These two protein chains interact to form a complex.

Sequence of protein 1:
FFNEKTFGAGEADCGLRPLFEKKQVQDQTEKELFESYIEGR

Sequence of protein 2:
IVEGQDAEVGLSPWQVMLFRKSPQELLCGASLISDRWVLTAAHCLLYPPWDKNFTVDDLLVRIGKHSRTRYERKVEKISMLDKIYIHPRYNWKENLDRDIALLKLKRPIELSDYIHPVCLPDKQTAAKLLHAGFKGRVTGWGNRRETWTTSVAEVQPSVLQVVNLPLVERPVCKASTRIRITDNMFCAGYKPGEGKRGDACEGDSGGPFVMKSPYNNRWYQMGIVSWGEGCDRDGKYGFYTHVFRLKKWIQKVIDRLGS

Interface contacts:
Residue K247 in protein 2 is in contact with residue F1 in protein 1 (closest heavy-atom distance 3.5 Å).
Residue E8 in protein 2 contacts residue D27 in protein 1 (closest heavy-atom distance 3.2 Å).
Residue K135 in protein 2 interacts with residue E32 in protein 1 (closest heavy-atom distance 3.2 Å).
Residue R218 in protein 2 contacts residue L16 in protein 1 (closest heavy-atom distance 3.7 Å).
Residue K212 in protein 2 interacts with residue F34 in protein 1 (closest heavy-atom distance 3.6 Å).
Residue Q251 in protein 2 contacts residue F2 in protein 1 (closest heavy-atom distance 3.4 Å).
Residue R137 in protein 2 is in contact with residue R17 in protein 1 (closest heavy-atom distance 3.6 Å).
Residue P117 in protein 2 interacts with residue G15 in protein 1 (closest heavy-atom distance 2.9 Å).
Residue D255 in protein 2 is in contact with residue N3 in protein 1 (closest heavy-atom distance 3.6 Å).
Residue W219 in protein 2 interacts with residue G15 in protein 1 (closest heavy-atom distance 3.0 Å).
Residue W219 in protein 2 interacts with residue L33 in protein 1 (closest heavy-atom distance 3.4 Å).
Residue W219 in protein 2 contacts residue E21 in protein 1 (closest heavy-atom distance 3.3 Å).
Residue W37 in protein 2 contacts residue T6 in protein 1 (closest heavy-atom distance 2.9 Å).
Residue W219 in protein 2 contacts residue R17 in protein 1 (closest heavy-atom distance 3.5 Å).
Residue W37 in protein 2 contacts residue F7 in protein 1 (closest heavy-atom distance 3.2 Å).
Residue R218 in protein 2 is in contact with residue A12 in protein 1 (closest heavy-atom distance 3.2 Å).
Residue K123 in protein 2 contacts residue F1 in protein 1 (closest heavy-atom distance 3.3 Å).
Residue L120 in protein 2 contacts residue F2 in protein 1 (closest heavy-atom distance 3.6 Å).
Residue S259 in protein 2 interacts with residue N3 in protein 1 (closest heavy-atom distance 3.0 Å).
Residue H116 in protein 2 is in contact with residue L16 in protein 1 (closest heavy-atom distance 2.8 Å).
Residue P214 in protein 2 is in contact with residue Y37 in protein 1 (closest heavy-atom distance 3.3 Å).
Residue I254 in protein 2 interacts with residue T6 in protein 1 (closest heavy-atom distance 3.3 Å).
Residue S34 in protein 2 interacts with residue F7 in protein 1 (closest heavy-atom distance 2.8 Å).
Residue Q251 in protein 2 contacts residue F1 in protein 1 (closest heavy-atom distance 2.9 Å).
Residue N217 in protein 2 is in contact with residue E21 in protein 1 (closest heavy-atom distance 3.6 Å).
Residue K212 in protein 2 contacts residue E21 in protein 1 (closest heavy-atom distance 2.7 Å).
Residue G10 in protein 2 interacts with residue F20 in protein 1 (closest heavy-atom distance 3.6 Å).
Residue E8 in protein 2 contacts residue Q28 in protein 1 (closest heavy-atom distance 3.2 Å).
Residue C119 in protein 2 is in contact with residue G15 in protein 1 (closest heavy-atom distance 3.4 Å).
Residue D122 in protein 2 contacts residue F1 in protein 1 (closest heavy-atom distance 3.2 Å).
Residue L11 in protein 2 is in contact with residue R17 in protein 1 (closest heavy-atom distance 2.7 Å).
Residue K212 in protein 2 contacts residue Y37 in protein 1 (closest heavy-atom distance 2.7 Å).
Residue S34 in protein 2 contacts residue A9 in protein 1 (closest heavy-atom distance 3.5 Å).
Residue P117 in protein 2 is in contact with residue C14 in protein 1 (closest heavy-atom distance 3.4 Å).
Residue I33 in protein 2 is in contact with residue F7 in protein 1 (closest heavy-atom distance 3.4 Å).
Residue D113 in protein 2 is in contact with residue P18 in protein 1 (closest heavy-atom distance 3.6 Å).
Residue N217 in protein 2 contacts residue L16 in protein 1 (closest heavy-atom distance 3.7 Å).
Residue R218 in protein 2 contacts residue C14 in protein 1 (closest heavy-atom distance 3.2 Å).
Residue R137 in protein 2 contacts residue D27 in protein 1 (closest heavy-atom distance 3.0 Å).
Residue L11 in protein 2 interacts with residue D27 in protein 1 (closest heavy-atom distance 3.4 Å).
Residue R137 in protein 2 contacts residue T29 in protein 1 (closest heavy-atom distance 3.1 Å).
Residue D35 in protein 2 is in contact with residue A9 in protein 1 (closest heavy-atom distance 3.1 Å).
Residue K135 in protein 2 is in contact with residue S36 in protein 1 (closest heavy-atom distance 2.9 Å).
Residue P117 in protein 2 is in contact with residue G10 in protein 1 (closest heavy-atom distance 3.7 Å).
Residue E8 in protein 2 contacts residue F20 in protein 1 (closest heavy-atom distance 3.6 Å).
Residue K212 in protein 2 is in contact with residue E30 in protein 1 (closest heavy-atom distance 2.9 Å).
Residue F134 in protein 2 is in contact with residue S36 in protein 1 (closest heavy-atom distance 3.0 Å).
Residue H116 in protein 2 interacts with residue D13 in protein 1 (closest heavy-atom distance 2.9 Å).
Residue N164 in protein 2 interacts with residue E32 in protein 1 (closest heavy-atom distance 2.8 Å).
Residue Y190 in protein 2 is in contact with residue E32 in protein 1 (closest heavy-atom distance 3.6 Å).
Residue R218 in protein 2 interacts with residue G15 in protein 1 (closest heavy-atom distance 3.7 Å).
Residue D35 in protein 2 interacts with residue G8 in protein 1 (closest heavy-atom distance 3.4 Å).
Residue N164 in protein 2 is in contact with residue L33 in protein 1 (closest heavy-atom distance 3.5 Å).
Residue C119 in protein 2 contacts residue C14 in protein 1 (closest heavy-atom distance 2.0 Å).
Residue N164 in protein 2 contacts residue T29 in protein 1 (closest heavy-atom distance 3.4 Å).
Residue R36 in protein 2 is in contact with residue G8 in protein 1 (closest heavy-atom distance 3.5 Å).
Residue F134 in protein 2 contacts residue Y37 in protein 1 (closest heavy-atom distance 3.6 Å).
Residue R36 in protein 2 interacts with residue F7 in protein 1 (closest heavy-atom distance 3.5 Å).
Residue D255 in protein 2 is in contact with residue T6 in protein 1 (closest heavy-atom distance 3.1 Å).
Residue I254 in protein 2 contacts residue F2 in protein 1 (closest heavy-atom distance 3.5 Å).